These two protein chains interact to form a complex.

Sequence of chain B:
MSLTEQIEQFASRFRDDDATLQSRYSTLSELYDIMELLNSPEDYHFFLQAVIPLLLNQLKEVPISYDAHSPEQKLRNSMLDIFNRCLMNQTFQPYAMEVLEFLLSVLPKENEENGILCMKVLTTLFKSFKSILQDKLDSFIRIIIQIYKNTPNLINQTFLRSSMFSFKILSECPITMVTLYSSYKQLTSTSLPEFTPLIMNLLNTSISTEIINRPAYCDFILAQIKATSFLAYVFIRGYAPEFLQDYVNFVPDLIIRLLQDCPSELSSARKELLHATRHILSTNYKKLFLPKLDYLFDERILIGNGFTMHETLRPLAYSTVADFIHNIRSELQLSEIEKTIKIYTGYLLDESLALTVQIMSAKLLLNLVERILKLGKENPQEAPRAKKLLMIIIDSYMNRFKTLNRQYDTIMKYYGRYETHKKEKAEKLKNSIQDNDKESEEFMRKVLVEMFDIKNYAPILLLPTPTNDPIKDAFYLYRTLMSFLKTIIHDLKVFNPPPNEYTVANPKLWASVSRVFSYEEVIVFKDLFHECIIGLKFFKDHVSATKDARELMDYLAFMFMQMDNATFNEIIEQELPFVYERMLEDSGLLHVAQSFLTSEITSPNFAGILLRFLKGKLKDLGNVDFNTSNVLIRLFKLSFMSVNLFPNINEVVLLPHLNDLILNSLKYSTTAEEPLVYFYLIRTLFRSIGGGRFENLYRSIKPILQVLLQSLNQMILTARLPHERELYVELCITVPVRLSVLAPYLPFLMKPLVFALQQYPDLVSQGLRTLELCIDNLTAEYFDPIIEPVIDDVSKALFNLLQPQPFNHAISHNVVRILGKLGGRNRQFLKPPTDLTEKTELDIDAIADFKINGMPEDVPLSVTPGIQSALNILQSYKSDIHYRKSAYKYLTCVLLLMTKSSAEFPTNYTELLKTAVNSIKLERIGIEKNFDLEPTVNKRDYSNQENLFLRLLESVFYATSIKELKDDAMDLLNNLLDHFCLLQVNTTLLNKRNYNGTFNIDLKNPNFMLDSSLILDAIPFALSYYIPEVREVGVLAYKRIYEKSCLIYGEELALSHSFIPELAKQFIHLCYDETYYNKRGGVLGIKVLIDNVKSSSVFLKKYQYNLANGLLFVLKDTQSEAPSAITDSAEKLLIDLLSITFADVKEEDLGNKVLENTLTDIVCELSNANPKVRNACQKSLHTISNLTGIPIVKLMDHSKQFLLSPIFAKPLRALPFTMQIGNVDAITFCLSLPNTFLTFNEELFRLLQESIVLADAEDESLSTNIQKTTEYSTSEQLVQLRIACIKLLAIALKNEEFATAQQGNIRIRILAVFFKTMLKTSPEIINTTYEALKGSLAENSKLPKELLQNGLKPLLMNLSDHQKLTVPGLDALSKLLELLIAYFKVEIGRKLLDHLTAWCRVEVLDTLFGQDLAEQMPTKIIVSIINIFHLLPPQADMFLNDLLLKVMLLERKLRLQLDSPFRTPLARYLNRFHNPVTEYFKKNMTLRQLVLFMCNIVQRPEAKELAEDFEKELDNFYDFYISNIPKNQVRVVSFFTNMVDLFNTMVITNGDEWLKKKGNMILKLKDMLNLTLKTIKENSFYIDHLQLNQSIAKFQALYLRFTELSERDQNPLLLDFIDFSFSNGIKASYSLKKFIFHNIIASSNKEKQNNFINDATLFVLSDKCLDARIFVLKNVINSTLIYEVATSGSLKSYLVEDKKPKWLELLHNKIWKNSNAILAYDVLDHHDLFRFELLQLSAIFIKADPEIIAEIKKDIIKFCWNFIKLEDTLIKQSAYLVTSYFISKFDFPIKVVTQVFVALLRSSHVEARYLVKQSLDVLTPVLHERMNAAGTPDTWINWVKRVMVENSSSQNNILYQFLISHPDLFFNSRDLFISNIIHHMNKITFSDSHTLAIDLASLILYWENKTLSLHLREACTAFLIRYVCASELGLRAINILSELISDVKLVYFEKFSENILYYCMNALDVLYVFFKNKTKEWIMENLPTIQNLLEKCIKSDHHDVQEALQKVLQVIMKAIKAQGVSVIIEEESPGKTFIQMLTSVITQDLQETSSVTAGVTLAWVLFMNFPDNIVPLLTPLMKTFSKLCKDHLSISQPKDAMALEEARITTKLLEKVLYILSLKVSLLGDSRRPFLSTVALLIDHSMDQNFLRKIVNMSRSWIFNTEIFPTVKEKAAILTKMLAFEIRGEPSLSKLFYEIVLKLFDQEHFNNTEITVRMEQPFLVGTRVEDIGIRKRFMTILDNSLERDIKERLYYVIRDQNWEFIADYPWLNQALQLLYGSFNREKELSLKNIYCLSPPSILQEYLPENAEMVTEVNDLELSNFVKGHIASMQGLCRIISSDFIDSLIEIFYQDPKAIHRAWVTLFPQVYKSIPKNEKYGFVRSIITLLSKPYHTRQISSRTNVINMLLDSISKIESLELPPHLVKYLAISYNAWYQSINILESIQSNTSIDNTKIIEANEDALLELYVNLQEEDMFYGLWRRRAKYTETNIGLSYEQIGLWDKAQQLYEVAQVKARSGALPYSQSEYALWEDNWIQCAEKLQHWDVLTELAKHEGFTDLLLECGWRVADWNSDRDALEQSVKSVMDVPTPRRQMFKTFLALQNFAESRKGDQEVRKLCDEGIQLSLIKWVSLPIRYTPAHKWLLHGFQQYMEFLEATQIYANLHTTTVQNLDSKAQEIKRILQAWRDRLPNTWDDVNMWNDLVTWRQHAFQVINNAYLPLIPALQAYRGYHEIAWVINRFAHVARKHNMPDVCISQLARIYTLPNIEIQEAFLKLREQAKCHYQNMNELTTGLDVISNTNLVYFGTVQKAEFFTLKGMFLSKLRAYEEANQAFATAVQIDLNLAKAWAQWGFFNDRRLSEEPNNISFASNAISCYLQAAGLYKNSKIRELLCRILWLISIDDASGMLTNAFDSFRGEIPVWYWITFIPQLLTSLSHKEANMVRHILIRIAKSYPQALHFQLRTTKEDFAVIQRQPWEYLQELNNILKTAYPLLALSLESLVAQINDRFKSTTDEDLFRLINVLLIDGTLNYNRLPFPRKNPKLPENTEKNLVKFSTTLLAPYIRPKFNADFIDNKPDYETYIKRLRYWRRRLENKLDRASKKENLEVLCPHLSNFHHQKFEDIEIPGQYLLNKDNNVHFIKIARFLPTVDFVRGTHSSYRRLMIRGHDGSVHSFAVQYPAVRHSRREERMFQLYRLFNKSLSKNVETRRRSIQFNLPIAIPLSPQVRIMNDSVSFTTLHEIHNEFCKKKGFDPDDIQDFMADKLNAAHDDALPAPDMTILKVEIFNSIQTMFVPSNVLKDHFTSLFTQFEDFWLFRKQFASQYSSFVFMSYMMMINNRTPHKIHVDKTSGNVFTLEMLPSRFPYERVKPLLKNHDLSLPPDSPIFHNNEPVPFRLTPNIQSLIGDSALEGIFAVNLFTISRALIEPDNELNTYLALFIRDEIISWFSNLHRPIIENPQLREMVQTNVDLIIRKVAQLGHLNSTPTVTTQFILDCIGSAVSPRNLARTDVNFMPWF

Interface contacts:
Residue K2653 in chain B is in contact with residue L395 in chain A (closest heavy-atom distance 3.6 Å).
Residue L2618 in chain B is in contact with residue Y390 in chain A (closest heavy-atom distance 3.9 Å).
Residue F2755 in chain B is in contact with residue T405 in chain A (closest heavy-atom distance 3.7 Å).
Residue H2621 in chain B is in contact with residue M394 in chain A (closest heavy-atom distance 3.2 Å).
Residue E2730 in chain B contacts residue R477 in chain A (closest heavy-atom distance 3.7 Å).
Residue Q2711 in chain B interacts with residue F475 in chain A (closest heavy-atom distance 3.7 Å).
Residue H2752 in chain B is in contact with residue F480 in chain A (closest heavy-atom distance 3.3 Å).
Residue A2714 in chain B contacts residue F475 in chain A (closest heavy-atom distance 4.0 Å).
Residue Y2721 in chain B is in contact with residue F475 in chain A (closest heavy-atom distance 3.8 Å).
Residue Y2726 in chain B contacts residue Q474 in chain A (closest heavy-atom distance 2.4 Å).
Residue D2785 in chain B is in contact with residue S412 in chain A (closest heavy-atom distance 3.3 Å).
Residue G2754 in chain B is in contact with residue T405 in chain A (closest heavy-atom distance 3.2 Å).
Residue W2733 in chain B interacts with residue R485 in chain A (closest heavy-atom distance 4.0 Å).
Residue P2620 in chain B is in contact with residue M394 in chain A (closest heavy-atom distance 2.8 Å).
Residue L2749 in chain B interacts with residue R477 in chain A (closest heavy-atom distance 3.9 Å).
Residue V2712 in chain B contacts residue L478 in chain A (closest heavy-atom distance 3.8 Å).
Residue D2660 in chain B interacts with residue R400 in chain A (closest heavy-atom distance 2.7 Å).
Residue E2753 in chain B interacts with residue R477 in chain A (closest heavy-atom distance 2.4 Å).
Residue T2756 in chain B interacts with residue T405 in chain A (closest heavy-atom distance 3.4 Å).
Residue V2786 in chain B interacts with residue V411 in chain A (closest heavy-atom distance 3.7 Å).
Residue S2724 in chain B is in contact with residue R400 in chain A (closest heavy-atom distance 3.4 Å).
Residue F2755 in chain B is in contact with residue T403 in chain A (closest heavy-atom distance 3.0 Å).
Residue W2733 in chain B is in contact with residue I481 in chain A (closest heavy-atom distance 3.7 Å).
Residue D2785 in chain B is in contact with residue T408 in chain A (closest heavy-atom distance 3.6 Å).
Residue D2731 in chain B is in contact with residue R477 in chain A (closest heavy-atom distance 4.0 Å).
Residue V2745 in chain B interacts with residue I481 in chain A (closest heavy-atom distance 3.8 Å).
Residue L2622 in chain B is in contact with residue M397 in chain A (closest heavy-atom distance 3.7 Å).
Residue E2748 in chain B interacts with residue W484 in chain A (closest heavy-atom distance 3.1 Å).
Residue V2623 in chain B is in contact with residue M397 in chain A (closest heavy-atom distance 3.9 Å).
Residue Y2577 in chain B interacts with residue L393 in chain A (closest heavy-atom distance 3.7 Å).
Residue N2651 in chain B contacts residue E391 in chain A (closest heavy-atom distance 3.0 Å).
Residue D2650 in chain B is in contact with residue Y390 in chain A (closest heavy-atom distance 4.0 Å).
Residue R2791 in chain B interacts with residue T408 in chain A (closest heavy-atom distance 3.4 Å).
Residue P2619 in chain B interacts with residue M394 in chain A (closest heavy-atom distance 3.3 Å).
Residue Q2711 in chain B is in contact with residue L478 in chain A (closest heavy-atom distance 3.8 Å).
Residue P2620 in chain B contacts residue I396 in chain A (closest heavy-atom distance 3.6 Å).
Residue R2715 in chain B interacts with residue E482 in chain A (closest heavy-atom distance 3.2 Å).
Residue L2618 in chain B is in contact with residue M394 in chain A (closest heavy-atom distance 3.8 Å).
Residue L2622 in chain B contacts residue N398 in chain A (closest heavy-atom distance 3.9 Å).
Residue T2756 in chain B is in contact with residue I404 in chain A (closest heavy-atom distance 3.6 Å).
Residue I2734 in chain B interacts with residue R477 in chain A (closest heavy-atom distance 3.4 Å).
Residue S2782 in chain B is in contact with residue F409 in chain A (closest heavy-atom distance 3.9 Å).
Residue D2785 in chain B is in contact with residue K415 in chain A (closest heavy-atom distance 4.0 Å).
Residue E2708 in chain B contacts residue R485 in chain A (closest heavy-atom distance 2.4 Å).
Residue V2623 in chain B contacts residue I396 in chain A (closest heavy-atom distance 3.6 Å).
Residue R2715 in chain B is in contact with residue F475 in chain A (closest heavy-atom distance 3.5 Å).
Residue Q2723 in chain B is in contact with residue R400 in chain A (closest heavy-atom distance 3.6 Å).
Residue V2745 in chain B is in contact with residue W484 in chain A (closest heavy-atom distance 3.5 Å).
Residue V2786 in chain B is in contact with residue T408 in chain A (closest heavy-atom distance 3.6 Å).
Residue R2715 in chain B interacts with residue L478 in chain A (closest heavy-atom distance 3.6 Å).
Residue I2654 in chain B is in contact with residue Y390 in chain A (closest heavy-atom distance 3.8 Å).
Residue K2653 in chain B is in contact with residue E391 in chain A (closest heavy-atom distance 3.2 Å).
Residue Y2726 in chain B contacts residue F475 in chain A (closest heavy-atom distance 3.5 Å).
Residue L2749 in chain B is in contact with residue F480 in chain A (closest heavy-atom distance 3.6 Å).
Residue I2584 in chain B contacts residue I396 in chain A (closest heavy-atom distance 4.0 Å).
Residue P2620 in chain B contacts residue L393 in chain A (closest heavy-atom distance 3.4 Å).
Residue I2654 in chain B is in contact with residue M394 in chain A (closest heavy-atom distance 3.9 Å).
Residue Y2577 in chain B is in contact with residue N389 in chain A (closest heavy-atom distance 2.3 Å).
Residue E2748 in chain B is in contact with residue F480 in chain A (closest heavy-atom distance 3.2 Å).
Residue I2584 in chain B is in contact with residue L393 in chain A (closest heavy-atom distance 3.7 Å).

Sequence of chain A:
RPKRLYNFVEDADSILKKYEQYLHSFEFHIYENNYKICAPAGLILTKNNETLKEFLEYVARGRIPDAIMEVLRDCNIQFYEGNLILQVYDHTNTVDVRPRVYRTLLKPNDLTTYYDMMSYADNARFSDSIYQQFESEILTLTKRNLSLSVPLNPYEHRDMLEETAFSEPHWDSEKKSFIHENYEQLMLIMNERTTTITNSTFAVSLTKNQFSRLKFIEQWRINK